Contacts between the two chains:
Residue V648 in chain B contacts residue R976 in chain A (closest heavy-atom distance 3.5 Å).
Residue S44 in chain B contacts residue I985 in chain A (closest heavy-atom distance 4.3 Å).
Residue V648 in chain B is in contact with residue I978 in chain A (closest heavy-atom distance 3.8 Å).
Residue H839 in chain B interacts with residue R976 in chain A (closest heavy-atom distance 4.2 Å).
Residue K659 in chain B is in contact with residue P979 in chain A (closest heavy-atom distance 4.0 Å).
Residue E848 in chain B interacts with residue Y1041 in chain A (closest heavy-atom distance 4.1 Å).
Residue K659 in chain B interacts with residue A980 in chain A (closest heavy-atom distance 3.4 Å).
Residue E848 in chain B is in contact with residue Y1095 in chain A (closest heavy-atom distance 4.3 Å).
Residue N809 in chain B is in contact with residue R976 in chain A (closest heavy-atom distance 4.4 Å).
Residue S729 in chain B is in contact with residue M977 in chain A (closest heavy-atom distance 4.6 Å).
Residue Y761 in chain B interacts with residue R976 in chain A (closest heavy-atom distance 3.2 Å).
Residue R844 in chain B is in contact with residue Y1041 in chain A (closest heavy-atom distance 3.5 Å).
Residue C843 in chain B interacts with residue F984 in chain A (closest heavy-atom distance 4.2 Å).
Residue I47 in chain B is in contact with residue H983 in chain A (closest heavy-atom distance 4.5 Å).
Residue S729 in chain B is in contact with residue P979 in chain A (closest heavy-atom distance 4.0 Å).
Residue I841 in chain B contacts residue G982 in chain A (closest heavy-atom distance 3.6 Å).
Residue P646 in chain B contacts residue R976 in chain A (closest heavy-atom distance 4.5 Å).
Residue K659 in chain B contacts residue V981 in chain A (closest heavy-atom distance 3.9 Å).
Residue R842 in chain B contacts residue F984 in chain A (closest heavy-atom distance 3.3 Å).
Residue L650 in chain B contacts residue I978 in chain A (closest heavy-atom distance 3.6 Å).
Residue V648 in chain B contacts residue M977 in chain A (closest heavy-atom distance 3.7 Å).
Residue R844 in chain B interacts with residue F984 in chain A (closest heavy-atom distance 3.4 Å).
Residue S729 in chain B is in contact with residue R976 in chain A (closest heavy-atom distance 2.5 Å).
Residue R41 in chain B interacts with residue H983 in chain A (closest heavy-atom distance 4.1 Å).
Residue W728 in chain B contacts residue I978 in chain A (closest heavy-atom distance 4.5 Å).
Residue Y730 in chain B contacts residue R976 in chain A (closest heavy-atom distance 4.1 Å).
Residue H38 in chain B is in contact with residue P986 in chain A (closest heavy-atom distance 4.5 Å).
Residue Y660 in chain B contacts residue I978 in chain A (closest heavy-atom distance 4.2 Å).
Residue Q647 in chain B contacts residue M977 in chain A (closest heavy-atom distance 4.6 Å).
Residue R81 in chain B interacts with residue V1042 in chain A (closest heavy-atom distance 4.0 Å).
Residue R34 in chain B is in contact with residue Y1095 in chain A (closest heavy-atom distance 3.2 Å).
Residue V755 in chain B interacts with residue R976 in chain A (closest heavy-atom distance 4.2 Å).
Residue H38 in chain B is in contact with residue Y1041 in chain A (closest heavy-atom distance 3.5 Å).
Residue R81 in chain B is in contact with residue Y1065 in chain A (closest heavy-atom distance 3.1 Å).
Residue R844 in chain B interacts with residue S1044 in chain A (closest heavy-atom distance 4.2 Å).
Residue E248 in chain B contacts residue R976 in chain A (closest heavy-atom distance 4.6 Å).
Residue H839 in chain B interacts with residue P979 in chain A (closest heavy-atom distance 3.3 Å).
Residue K42 in chain B contacts residue P986 in chain A (closest heavy-atom distance 4.6 Å).
Residue S840 in chain B interacts with residue A980 in chain A (closest heavy-atom distance 4.4 Å).
Residue Q647 in chain B interacts with residue R976 in chain A (closest heavy-atom distance 4.5 Å).
Residue R662 in chain B is in contact with residue V981 in chain A (closest heavy-atom distance 3.9 Å).
Residue G847 in chain B interacts with residue V981 in chain A (closest heavy-atom distance 4.3 Å).
Residue S44 in chain B contacts residue H983 in chain A (closest heavy-atom distance 3.2 Å).
Residue I841 in chain B is in contact with residue V981 in chain A (closest heavy-atom distance 3.9 Å).
Residue R842 in chain B interacts with residue G982 in chain A (closest heavy-atom distance 4.4 Å).
Residue Y643 in chain B contacts residue I978 in chain A (closest heavy-atom distance 3.5 Å).
Residue E851 in chain B interacts with residue V981 in chain A (closest heavy-atom distance 4.4 Å).
Residue R41 in chain B is in contact with residue V981 in chain A (closest heavy-atom distance 3.6 Å).
Residue R132 in chain B interacts with residue R976 in chain A (closest heavy-atom distance 4.4 Å).
Residue I841 in chain B contacts residue A980 in chain A (closest heavy-atom distance 3.3 Å).
Residue Y643 in chain B interacts with residue M977 in chain A (closest heavy-atom distance 4.1 Å).
Residue Y765 in chain B is in contact with residue R976 in chain A (closest heavy-atom distance 3.4 Å).
Residue W728 in chain B interacts with residue P979 in chain A (closest heavy-atom distance 4.0 Å).
Residue S840 in chain B interacts with residue P979 in chain A (closest heavy-atom distance 3.9 Å).
Residue Y643 in chain B is in contact with residue R976 in chain A (closest heavy-atom distance 3.3 Å).
Residue R41 in chain B contacts residue F984 in chain A (closest heavy-atom distance 4.5 Å).
Residue R41 in chain B interacts with residue G982 in chain A (closest heavy-atom distance 3.5 Å).
Residue R132 in chain B contacts residue M977 in chain A (closest heavy-atom distance 3.5 Å).
Residue Y850 in chain B is in contact with residue V981 in chain A (closest heavy-atom distance 4.4 Å).
Residue L661 in chain B contacts residue H983 in chain A (closest heavy-atom distance 4.4 Å).

Sequence of chain A:
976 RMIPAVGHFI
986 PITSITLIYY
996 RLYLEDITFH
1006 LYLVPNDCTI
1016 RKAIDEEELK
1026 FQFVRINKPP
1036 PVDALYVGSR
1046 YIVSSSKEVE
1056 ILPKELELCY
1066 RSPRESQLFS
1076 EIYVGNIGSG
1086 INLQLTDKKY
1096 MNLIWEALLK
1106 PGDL

Sequence of chain B:
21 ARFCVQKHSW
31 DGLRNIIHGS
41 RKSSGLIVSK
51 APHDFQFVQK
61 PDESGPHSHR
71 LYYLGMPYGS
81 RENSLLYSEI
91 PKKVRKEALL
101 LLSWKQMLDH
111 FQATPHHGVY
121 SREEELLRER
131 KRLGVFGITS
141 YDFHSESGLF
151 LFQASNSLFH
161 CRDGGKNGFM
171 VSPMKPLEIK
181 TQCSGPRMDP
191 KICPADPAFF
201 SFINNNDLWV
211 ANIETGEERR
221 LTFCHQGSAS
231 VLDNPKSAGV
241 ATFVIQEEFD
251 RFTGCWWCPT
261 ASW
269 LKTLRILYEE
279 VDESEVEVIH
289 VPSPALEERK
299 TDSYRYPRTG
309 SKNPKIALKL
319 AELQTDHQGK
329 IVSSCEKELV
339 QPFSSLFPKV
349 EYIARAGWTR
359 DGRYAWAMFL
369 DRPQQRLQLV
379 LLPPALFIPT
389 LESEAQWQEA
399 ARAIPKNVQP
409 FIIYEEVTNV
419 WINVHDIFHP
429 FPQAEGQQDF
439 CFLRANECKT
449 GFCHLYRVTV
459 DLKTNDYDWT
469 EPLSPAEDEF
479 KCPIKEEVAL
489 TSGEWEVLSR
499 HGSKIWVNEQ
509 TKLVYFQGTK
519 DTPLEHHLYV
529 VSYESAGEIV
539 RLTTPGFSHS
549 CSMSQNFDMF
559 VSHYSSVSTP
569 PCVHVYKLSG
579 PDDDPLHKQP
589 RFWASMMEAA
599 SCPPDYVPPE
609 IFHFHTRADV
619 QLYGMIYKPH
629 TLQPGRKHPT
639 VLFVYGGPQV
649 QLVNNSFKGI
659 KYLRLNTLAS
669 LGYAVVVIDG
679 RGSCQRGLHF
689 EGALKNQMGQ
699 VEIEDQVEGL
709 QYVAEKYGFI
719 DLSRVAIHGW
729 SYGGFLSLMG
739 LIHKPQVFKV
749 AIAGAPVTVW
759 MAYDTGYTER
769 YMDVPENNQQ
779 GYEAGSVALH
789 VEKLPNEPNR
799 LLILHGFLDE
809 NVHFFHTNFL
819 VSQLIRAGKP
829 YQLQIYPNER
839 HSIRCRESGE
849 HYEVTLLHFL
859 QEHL

This data describes a binding interaction between two proteins.